Sequence of protein 1:
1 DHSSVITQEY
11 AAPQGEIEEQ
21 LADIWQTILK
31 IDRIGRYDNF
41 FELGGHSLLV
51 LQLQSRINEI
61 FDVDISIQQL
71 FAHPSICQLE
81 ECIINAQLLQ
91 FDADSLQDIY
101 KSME

Sequence of protein 2:
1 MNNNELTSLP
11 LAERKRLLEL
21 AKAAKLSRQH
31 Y

Interface contacts:
Residue Q90 in protein 1 is in contact with residue R28 in protein 2 (closest heavy-atom distance 3.6 Å).
Residue I99 in protein 1 is in contact with residue L20 in protein 2 (closest heavy-atom distance 3.5 Å).
Residue E81 in protein 1 interacts with residue L11 in protein 2 (closest heavy-atom distance 3.9 Å).
Residue F91 in protein 1 is in contact with residue L18 in protein 2 (closest heavy-atom distance 3.8 Å).
Residue F91 in protein 1 interacts with residue K22 in protein 2 (closest heavy-atom distance 3.7 Å).
Residue F91 in protein 1 interacts with residue L26 in protein 2 (closest heavy-atom distance 3.5 Å).
Residue F91 in protein 1 contacts residue S27 in protein 2 (closest heavy-atom distance 3.8 Å).
Residue L88 in protein 1 interacts with residue R14 in protein 2 (closest heavy-atom distance 3.5 Å).
Residue E80 in protein 1 contacts residue L11 in protein 2 (closest heavy-atom distance 3.8 Å).
Residue L96 in protein 1 is in contact with residue L26 in protein 2 (closest heavy-atom distance 3.5 Å).
Residue L96 in protein 1 is in contact with residue L6 in protein 2 (closest heavy-atom distance 3.8 Å).
Residue I99 in protein 1 interacts with residue A24 in protein 2 (closest heavy-atom distance 4.1 Å).
Residue S95 in protein 1 is in contact with residue L26 in protein 2 (closest heavy-atom distance 3.4 Å).
Residue Y100 in protein 1 contacts residue L9 in protein 2 (closest heavy-atom distance 3.2 Å).
Residue L89 in protein 1 contacts residue T7 in protein 2 (closest heavy-atom distance 4.5 Å).
Residue Q87 in protein 1 interacts with residue L18 in protein 2 (closest heavy-atom distance 4.0 Å).
Residue L89 in protein 1 contacts residue L6 in protein 2 (closest heavy-atom distance 3.8 Å).
Residue D62 in protein 1 contacts residue Y31 in protein 2 (closest heavy-atom distance 3.8 Å).
Residue Q87 in protein 1 is in contact with residue K22 in protein 2 (closest heavy-atom distance 2.8 Å).
Residue M103 in protein 1 is in contact with residue R16 in protein 2 (closest heavy-atom distance 4.1 Å).
Residue I84 in protein 1 is in contact with residue L11 in protein 2 (closest heavy-atom distance 3.8 Å).
Residue L96 in protein 1 contacts residue L17 in protein 2 (closest heavy-atom distance 3.8 Å).
Residue A93 in protein 1 contacts residue M1 in protein 2 (closest heavy-atom distance 4.0 Å).
Residue I84 in protein 1 interacts with residue L18 in protein 2 (closest heavy-atom distance 3.7 Å).
Residue L88 in protein 1 interacts with residue A21 in protein 2 (closest heavy-atom distance 4.8 Å).
Residue D94 in protein 1 contacts residue M1 in protein 2 (closest heavy-atom distance 3.3 Å).
Residue E81 in protein 1 contacts residue R14 in protein 2 (closest heavy-atom distance 3.5 Å).
Residue I17 in protein 1 contacts residue K22 in protein 2 (closest heavy-atom distance 4.8 Å).
Residue D92 in protein 1 is in contact with residue L26 in protein 2 (closest heavy-atom distance 4.5 Å).
Residue A93 in protein 1 interacts with residue N2 in protein 2 (closest heavy-atom distance 3.6 Å).
Residue Q90 in protein 1 interacts with residue Q29 in protein 2 (closest heavy-atom distance 3.3 Å).
Residue I99 in protein 1 contacts residue L17 in protein 2 (closest heavy-atom distance 4.3 Å).
Residue Y100 in protein 1 is in contact with residue E13 in protein 2 (closest heavy-atom distance 4.6 Å).
Residue I99 in protein 1 interacts with residue A21 in protein 2 (closest heavy-atom distance 4.0 Å).
Residue Q97 in protein 1 interacts with residue M1 in protein 2 (closest heavy-atom distance 3.8 Å).
Residue E104 in protein 1 is in contact with residue R16 in protein 2 (closest heavy-atom distance 2.8 Å).
Residue I84 in protein 1 is in contact with residue K15 in protein 2 (closest heavy-atom distance 3.4 Å).
Residue A93 in protein 1 contacts residue N3 in protein 2 (closest heavy-atom distance 3.7 Å).
Residue N85 in protein 1 contacts residue T7 in protein 2 (closest heavy-atom distance 3.5 Å).
Residue I84 in protein 1 contacts residue R14 in protein 2 (closest heavy-atom distance 3.6 Å).
Residue M103 in protein 1 interacts with residue L20 in protein 2 (closest heavy-atom distance 3.7 Å).
Residue F91 in protein 1 interacts with residue R28 in protein 2 (closest heavy-atom distance 3.4 Å).
Residue M103 in protein 1 interacts with residue L17 in protein 2 (closest heavy-atom distance 3.9 Å).
Residue Q90 in protein 1 is in contact with residue S27 in protein 2 (closest heavy-atom distance 3.1 Å).
Residue L89 in protein 1 interacts with residue N3 in protein 2 (closest heavy-atom distance 3.4 Å).
Residue M103 in protein 1 contacts residue E13 in protein 2 (closest heavy-atom distance 3.2 Å).
Residue N85 in protein 1 is in contact with residue L6 in protein 2 (closest heavy-atom distance 3.4 Å).
Residue L88 in protein 1 is in contact with residue L18 in protein 2 (closest heavy-atom distance 3.5 Å).
Residue E80 in protein 1 interacts with residue K15 in protein 2 (closest heavy-atom distance 4.4 Å).
Residue Y100 in protein 1 is in contact with residue L17 in protein 2 (closest heavy-atom distance 4.0 Å).
Residue F91 in protein 1 contacts residue A21 in protein 2 (closest heavy-atom distance 3.5 Å).
Residue N85 in protein 1 contacts residue R14 in protein 2 (closest heavy-atom distance 3.8 Å).
Residue L88 in protein 1 is in contact with residue L6 in protein 2 (closest heavy-atom distance 3.6 Å).
Residue L88 in protein 1 contacts residue L17 in protein 2 (closest heavy-atom distance 3.5 Å).
Residue D92 in protein 1 is in contact with residue S27 in protein 2 (closest heavy-atom distance 3.3 Å).
Residue I99 in protein 1 contacts residue L26 in protein 2 (closest heavy-atom distance 3.4 Å).

These two protein chains interact to form a complex.